Contacts between the two chains:
Residue L338 in protein 1 contacts residue P257 in protein 2 (closest heavy-atom distance 3.2 Å).
Residue E84 in protein 1 interacts with residue D76 in protein 2 (closest heavy-atom distance 3.7 Å).
Residue D364 in protein 1 contacts residue D354 in protein 2 (closest heavy-atom distance 3.6 Å).
Residue K106 in protein 1 interacts with residue D54 in protein 2 (closest heavy-atom distance 2.8 Å).
Residue I278 in protein 1 interacts with residue F158 in protein 2 (closest heavy-atom distance 3.5 Å).
Residue I310 in protein 1 contacts residue S197 in protein 2 (closest heavy-atom distance 3.2 Å).
Residue S314 in protein 1 contacts residue T221 in protein 2 (closest heavy-atom distance 3.4 Å).
Residue E293 in protein 1 interacts with residue R147 in protein 2 (closest heavy-atom distance 3.4 Å).
Residue N370 in protein 1 is in contact with residue T350 in protein 2 (closest heavy-atom distance 3.7 Å).
Residue R87 in protein 1 is in contact with residue E39 in protein 2 (closest heavy-atom distance 2.6 Å).
Residue G276 in protein 1 is in contact with residue F158 in protein 2 (closest heavy-atom distance 2.9 Å).
Residue M111 in protein 1 interacts with residue K32 in protein 2 (closest heavy-atom distance 3.7 Å).
Residue F189 in protein 1 interacts with residue D216 in protein 2 (closest heavy-atom distance 3.8 Å).
Residue A110 in protein 1 is in contact with residue F70 in protein 2 (closest heavy-atom distance 3.6 Å).
Residue L338 in protein 1 is in contact with residue R325 in protein 2 (closest heavy-atom distance 3.4 Å).
Residue E306 in protein 1 interacts with residue L214 in protein 2 (closest heavy-atom distance 3.6 Å).
Residue E191 in protein 1 is in contact with residue P213 in protein 2 (closest heavy-atom distance 3.5 Å).
Residue D364 in protein 1 interacts with residue H357 in protein 2 (closest heavy-atom distance 3.4 Å).
Residue L313 in protein 1 contacts residue R206 in protein 2 (closest heavy-atom distance 3.5 Å).
Residue L313 in protein 1 interacts with residue I199 in protein 2 (closest heavy-atom distance 3.7 Å).
Residue E88 in protein 1 is in contact with residue D76 in protein 2 (closest heavy-atom distance 3.3 Å).
Residue Q296 in protein 1 contacts residue S215 in protein 2 (closest heavy-atom distance 3.4 Å).
Residue E306 in protein 1 interacts with residue S197 in protein 2 (closest heavy-atom distance 2.7 Å).
Residue T103 in protein 1 interacts with residue S42 in protein 2 (closest heavy-atom distance 3.4 Å).
Residue R286 in protein 1 contacts residue L214 in protein 2 (closest heavy-atom distance 3.4 Å).
Residue D309 in protein 1 is in contact with residue N300 in protein 2 (closest heavy-atom distance 3.5 Å).
Residue T295 in protein 1 is in contact with residue E219 in protein 2 (closest heavy-atom distance 2.6 Å).
Residue Q296 in protein 1 interacts with residue L214 in protein 2 (closest heavy-atom distance 3.6 Å).
Residue Q296 in protein 1 is in contact with residue D216 in protein 2 (closest heavy-atom distance 2.9 Å).
Residue I107 in protein 1 contacts residue E39 in protein 2 (closest heavy-atom distance 3.7 Å).
Residue K186 in protein 1 contacts residue D143 in protein 2 (closest heavy-atom distance 3.6 Å).
Residue Y297 in protein 1 contacts residue E219 in protein 2 (closest heavy-atom distance 2.9 Å).
Residue R315 in protein 1 is in contact with residue K149 in protein 2 (closest heavy-atom distance 3.0 Å).
Residue E293 in protein 1 interacts with residue T144 in protein 2 (closest heavy-atom distance 3.5 Å).
Residue E303 in protein 1 contacts residue R194 in protein 2 (closest heavy-atom distance 3.7 Å).
Residue L313 in protein 1 contacts residue P285 in protein 2 (closest heavy-atom distance 3.7 Å).
Residue P292 in protein 1 interacts with residue K141 in protein 2 (closest heavy-atom distance 3.2 Å).
Residue Y301 in protein 1 interacts with residue P213 in protein 2 (closest heavy-atom distance 3.8 Å).
Residue S298 in protein 1 interacts with residue L214 in protein 2 (closest heavy-atom distance 2.8 Å).
Residue A110 in protein 1 is in contact with residue I72 in protein 2 (closest heavy-atom distance 3.5 Å).
Residue R286 in protein 1 contacts residue D216 in protein 2 (closest heavy-atom distance 3.7 Å).
Residue E303 in protein 1 interacts with residue R195 in protein 2 (closest heavy-atom distance 3.6 Å).
Residue R286 in protein 1 is in contact with residue S215 in protein 2 (closest heavy-atom distance 3.8 Å).
Residue I278 in protein 1 contacts residue K149 in protein 2 (closest heavy-atom distance 3.5 Å).
Residue N370 in protein 1 contacts residue P257 in protein 2 (closest heavy-atom distance 3.6 Å).
Residue R337 in protein 1 is in contact with residue P257 in protein 2 (closest heavy-atom distance 3.7 Å).
Residue K280 in protein 1 interacts with residue E219 in protein 2 (closest heavy-atom distance 2.8 Å).
Residue R286 in protein 1 is in contact with residue P213 in protein 2 (closest heavy-atom distance 2.8 Å).
Residue D317 in protein 1 is in contact with residue W156 in protein 2 (closest heavy-atom distance 2.9 Å).
Residue Y297 in protein 1 contacts residue L214 in protein 2 (closest heavy-atom distance 3.1 Å).
Residue V334 in protein 1 interacts with residue R325 in protein 2 (closest heavy-atom distance 3.7 Å).
Residue D335 in protein 1 contacts residue R325 in protein 2 (closest heavy-atom distance 3.4 Å).
Residue D109 in protein 1 is in contact with residue K60 in protein 2 (closest heavy-atom distance 2.9 Å).
Residue P292 in protein 1 contacts residue T144 in protein 2 (closest heavy-atom distance 3.6 Å).
Residue H308 in protein 1 contacts residue S284 in protein 2 (closest heavy-atom distance 3.3 Å).
Residue E306 in protein 1 interacts with residue R194 in protein 2 (closest heavy-atom distance 3.6 Å).
Residue G366 in protein 1 contacts residue T350 in protein 2 (closest heavy-atom distance 3.2 Å).
Residue T295 in protein 1 contacts residue D216 in protein 2 (closest heavy-atom distance 3.5 Å).
Residue S298 in protein 1 interacts with residue P213 in protein 2 (closest heavy-atom distance 3.7 Å).
Residue T295 in protein 1 interacts with residue K141 in protein 2 (closest heavy-atom distance 3.0 Å).

Sequence of protein 2:
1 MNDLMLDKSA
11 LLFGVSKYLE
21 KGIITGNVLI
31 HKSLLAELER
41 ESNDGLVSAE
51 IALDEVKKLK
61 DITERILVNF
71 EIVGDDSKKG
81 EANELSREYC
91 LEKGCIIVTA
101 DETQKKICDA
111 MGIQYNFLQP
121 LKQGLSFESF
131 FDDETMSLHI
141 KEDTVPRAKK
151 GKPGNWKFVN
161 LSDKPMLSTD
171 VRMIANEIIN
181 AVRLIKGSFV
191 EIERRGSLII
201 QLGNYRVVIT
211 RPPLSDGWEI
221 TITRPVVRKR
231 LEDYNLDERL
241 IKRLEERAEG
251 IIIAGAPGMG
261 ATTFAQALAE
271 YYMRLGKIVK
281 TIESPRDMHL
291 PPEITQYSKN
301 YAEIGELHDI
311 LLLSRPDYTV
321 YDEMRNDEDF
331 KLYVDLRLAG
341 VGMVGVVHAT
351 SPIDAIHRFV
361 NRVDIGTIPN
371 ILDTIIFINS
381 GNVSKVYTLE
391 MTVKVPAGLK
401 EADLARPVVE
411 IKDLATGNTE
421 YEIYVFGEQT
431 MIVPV

The following describes two proteins that form a bound complex.

Sequence of protein 1:
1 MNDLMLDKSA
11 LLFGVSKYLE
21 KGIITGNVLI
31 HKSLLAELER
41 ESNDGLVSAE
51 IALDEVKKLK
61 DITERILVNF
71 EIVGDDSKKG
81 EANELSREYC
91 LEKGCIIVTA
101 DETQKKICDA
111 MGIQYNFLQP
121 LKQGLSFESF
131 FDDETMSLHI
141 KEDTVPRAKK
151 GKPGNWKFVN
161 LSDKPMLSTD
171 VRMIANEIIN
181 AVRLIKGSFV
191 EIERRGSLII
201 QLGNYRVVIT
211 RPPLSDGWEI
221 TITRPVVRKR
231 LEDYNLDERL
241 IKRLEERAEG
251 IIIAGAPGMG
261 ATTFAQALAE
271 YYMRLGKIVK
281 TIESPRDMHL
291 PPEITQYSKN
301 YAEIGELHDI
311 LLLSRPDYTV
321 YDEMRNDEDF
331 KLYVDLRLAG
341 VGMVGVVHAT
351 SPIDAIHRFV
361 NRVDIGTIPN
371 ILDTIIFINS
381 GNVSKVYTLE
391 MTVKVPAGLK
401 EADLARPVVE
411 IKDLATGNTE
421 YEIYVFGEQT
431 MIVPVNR